Sequence of the second protein:
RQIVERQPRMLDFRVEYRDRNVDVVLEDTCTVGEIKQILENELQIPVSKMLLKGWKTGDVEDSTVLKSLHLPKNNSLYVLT

Sequence of the first protein:
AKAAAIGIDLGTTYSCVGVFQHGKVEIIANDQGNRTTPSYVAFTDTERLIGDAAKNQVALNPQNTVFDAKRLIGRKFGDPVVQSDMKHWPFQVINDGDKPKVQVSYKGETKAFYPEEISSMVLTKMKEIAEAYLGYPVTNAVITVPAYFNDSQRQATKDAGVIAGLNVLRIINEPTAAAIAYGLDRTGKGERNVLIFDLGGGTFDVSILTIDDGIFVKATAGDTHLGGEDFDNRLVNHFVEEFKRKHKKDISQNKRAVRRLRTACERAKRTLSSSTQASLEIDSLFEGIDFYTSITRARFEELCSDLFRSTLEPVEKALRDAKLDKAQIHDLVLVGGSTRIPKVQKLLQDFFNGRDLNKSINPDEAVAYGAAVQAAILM

Residue-level contacts at the interface:
Residue I379 in the first protein interacts with residue I3 in the second protein (closest heavy-atom distance 3.6 Å).
Residue K77 in the first protein interacts with residue D59 in the second protein (closest heavy-atom distance 4.1 Å).
Residue D80 in the first protein contacts residue T57 in the second protein (closest heavy-atom distance 3.8 Å).
Residue F217 in the first protein is in contact with residue I3 in the second protein (closest heavy-atom distance 3.8 Å).
Residue N151 in the first protein contacts residue T57 in the second protein (closest heavy-atom distance 3.8 Å).
Residue F217 in the first protein is in contact with residue V4 in the second protein (closest heavy-atom distance 2.8 Å).
Residue V219 in the first protein contacts residue K73 in the second protein (closest heavy-atom distance 3.0 Å).
Residue A221 in the first protein is in contact with residue N74 in the second protein (closest heavy-atom distance 4.1 Å).
Residue I172 in the first protein is in contact with residue E5 in the second protein (closest heavy-atom distance 4.1 Å).
Residue R187 in the first protein interacts with residue R1 in the second protein (closest heavy-atom distance 3.1 Å).
Residue I181 in the first protein is in contact with residue I3 in the second protein (closest heavy-atom distance 3.6 Å).
Residue D186 in the first protein interacts with residue R1 in the second protein (closest heavy-atom distance 2.7 Å).
Residue K319 in the first protein is in contact with residue S76 in the second protein (closest heavy-atom distance 3.2 Å).
Residue D323 in the first protein contacts residue S76 in the second protein (closest heavy-atom distance 2.6 Å).
Residue D80 in the first protein contacts residue D59 in the second protein (closest heavy-atom distance 3.9 Å).
Residue D152 in the first protein contacts residue S68 in the second protein (closest heavy-atom distance 2.9 Å).
Residue G215 in the first protein contacts residue V4 in the second protein (closest heavy-atom distance 3.0 Å).
Residue Y149 in the first protein interacts with residue K56 in the second protein (closest heavy-atom distance 3.5 Å).
Residue F217 in the first protein is in contact with residue E5 in the second protein (closest heavy-atom distance 3.8 Å).
Residue A324 in the first protein is in contact with residue N74 in the second protein (closest heavy-atom distance 4.1 Å).
Residue F217 in the first protein contacts residue R6 in the second protein (closest heavy-atom distance 3.1 Å).
Residue I216 in the first protein contacts residue V4 in the second protein (closest heavy-atom distance 3.5 Å).
Residue F150 in the first protein interacts with residue H70 in the second protein (closest heavy-atom distance 3.5 Å).
Residue Y149 in the first protein is in contact with residue L69 in the second protein (closest heavy-atom distance 4.0 Å).
Residue D323 in the first protein contacts residue N75 in the second protein (closest heavy-atom distance 4.4 Å).
Residue D80 in the first protein contacts residue G58 in the second protein (closest heavy-atom distance 2.9 Å).
Residue G215 in the first protein interacts with residue I3 in the second protein (closest heavy-atom distance 3.5 Å).
Residue Q376 in the first protein interacts with residue I3 in the second protein (closest heavy-atom distance 3.3 Å).
Residue I216 in the first protein contacts residue R6 in the second protein (closest heavy-atom distance 3.9 Å).
Residue V375 in the first protein contacts residue R1 in the second protein (closest heavy-atom distance 3.3 Å).
Residue R155 in the first protein is in contact with residue H70 in the second protein (closest heavy-atom distance 3.3 Å).
Residue A221 in the first protein is in contact with residue P72 in the second protein (closest heavy-atom distance 3.8 Å).
Residue K220 in the first protein is in contact with residue K73 in the second protein (closest heavy-atom distance 3.6 Å).
Residue Q154 in the first protein interacts with residue T57 in the second protein (closest heavy-atom distance 3.9 Å).
Residue R76 in the first protein is in contact with residue T57 in the second protein (closest heavy-atom distance 3.4 Å).
Residue N151 in the first protein is in contact with residue D59 in the second protein (closest heavy-atom distance 4.4 Å).
Residue Y149 in the first protein is in contact with residue H70 in the second protein (closest heavy-atom distance 4.3 Å).
Residue D323 in the first protein contacts residue N74 in the second protein (closest heavy-atom distance 3.1 Å).
Residue D186 in the first protein is in contact with residue I3 in the second protein (closest heavy-atom distance 4.2 Å).
Residue N174 in the first protein interacts with residue E5 in the second protein (closest heavy-atom distance 2.9 Å).
Residue A148 in the first protein contacts residue H70 in the second protein (closest heavy-atom distance 3.4 Å).
Residue I173 in the first protein contacts residue E5 in the second protein (closest heavy-atom distance 3.5 Å).
Residue V219 in the first protein is in contact with residue P72 in the second protein (closest heavy-atom distance 3.5 Å).
Residue I181 in the first protein is in contact with residue R1 in the second protein (closest heavy-atom distance 3.4 Å).
Residue K220 in the first protein is in contact with residue P72 in the second protein (closest heavy-atom distance 3.8 Å).
Residue T177 in the first protein is in contact with residue E5 in the second protein (closest heavy-atom distance 2.7 Å).
Residue T222 in the first protein is in contact with residue P72 in the second protein (closest heavy-atom distance 3.7 Å).
Residue G215 in the first protein is in contact with residue Q2 in the second protein (closest heavy-atom distance 3.6 Å).
Residue K220 in the first protein is in contact with residue N74 in the second protein (closest heavy-atom distance 3.0 Å).
Residue I379 in the first protein interacts with residue R1 in the second protein (closest heavy-atom distance 3.4 Å).
Residue G184 in the first protein interacts with residue R1 in the second protein (closest heavy-atom distance 3.9 Å).
Residue N151 in the first protein contacts residue H70 in the second protein (closest heavy-atom distance 4.1 Å).
Residue T177 in the first protein interacts with residue I3 in the second protein (closest heavy-atom distance 4.2 Å).
Residue R171 in the first protein interacts with residue I3 in the second protein (closest heavy-atom distance 3.9 Å).
Residue D152 in the first protein contacts residue H70 in the second protein (closest heavy-atom distance 2.8 Å).
Residue P81 in the first protein is in contact with residue G58 in the second protein (closest heavy-atom distance 3.7 Å).
Residue N151 in the first protein contacts residue L69 in the second protein (closest heavy-atom distance 4.0 Å).
Residue T222 in the first protein contacts residue K56 in the second protein (closest heavy-atom distance 3.5 Å).
Residue K325 in the first protein contacts residue N74 in the second protein (closest heavy-atom distance 3.6 Å).
Residue N151 in the first protein contacts residue S68 in the second protein (closest heavy-atom distance 3.2 Å).

These two protein chains interact to form a complex.